Contacts between the two chains:
Residue K113 in the first protein interacts with residue Y13 in the second protein (closest heavy-atom distance 4.0 Å).
Residue Y117 in the first protein is in contact with residue Y10 in the second protein (closest heavy-atom distance 4.0 Å).
Residue Y178 in the first protein interacts with residue R14 in the second protein (closest heavy-atom distance 4.5 Å).
Residue I207 in the first protein interacts with residue H1 in the second protein (closest heavy-atom distance 3.6 Å).
Residue L203 in the first protein contacts residue H1 in the second protein (closest heavy-atom distance 4.6 Å).
Residue F73 in the first protein contacts residue V19 in the second protein (closest heavy-atom distance 3.6 Å).
Residue T268 in the first protein interacts with residue S11 in the second protein (closest heavy-atom distance 3.8 Å).
Residue I278 in the first protein is in contact with residue H1 in the second protein (closest heavy-atom distance 4.0 Å).
Residue Y117 in the first protein contacts residue F6 in the second protein (closest heavy-atom distance 4.1 Å).
Residue I53 in the first protein interacts with residue Y22 in the second protein (closest heavy-atom distance 3.2 Å).
Residue I25 in the first protein contacts residue Y22 in the second protein (closest heavy-atom distance 4.1 Å).
Residue Y178 in the first protein interacts with residue T7 in the second protein (closest heavy-atom distance 3.5 Å).
Residue Y124 in the first protein interacts with residue D3 in the second protein (closest heavy-atom distance 4.6 Å).
Residue K173 in the first protein is in contact with residue T7 in the second protein (closest heavy-atom distance 2.9 Å).
Residue L355 in the first protein interacts with residue S2 in the second protein (closest heavy-atom distance 3.3 Å).
Residue D110 in the first protein is in contact with residue Y13 in the second protein (closest heavy-atom distance 3.4 Å).
Residue R279 in the first protein contacts residue H1 in the second protein (closest heavy-atom distance 4.1 Å).
Residue F73 in the first protein interacts with residue L23 in the second protein (closest heavy-atom distance 4.6 Å).
Residue Q350 in the first protein interacts with residue S2 in the second protein (closest heavy-atom distance 3.2 Å).
Residue K173 in the first protein interacts with residue D3 in the second protein (closest heavy-atom distance 4.6 Å).
Residue Y178 in the first protein is in contact with residue Y10 in the second protein (closest heavy-atom distance 3.6 Å).
Residue S180 in the first protein is in contact with residue R14 in the second protein (closest heavy-atom distance 4.4 Å).
Residue N75 in the first protein is in contact with residue R12 in the second protein (closest heavy-atom distance 3.2 Å).
Residue K121 in the first protein interacts with residue F6 in the second protein (closest heavy-atom distance 4.2 Å).
Residue W275 in the first protein is in contact with residue G4 in the second protein (closest heavy-atom distance 4.3 Å).
Residue Q350 in the first protein is in contact with residue I5 in the second protein (closest heavy-atom distance 3.7 Å).
Residue Y105 in the first protein contacts residue Q16 in the second protein (closest heavy-atom distance 4.2 Å).
Residue E354 in the first protein interacts with residue S2 in the second protein (closest heavy-atom distance 3.1 Å).
Residue Y178 in the first protein is in contact with residue S11 in the second protein (closest heavy-atom distance 4.4 Å).
Residue L203 in the first protein contacts residue D3 in the second protein (closest heavy-atom distance 4.0 Å).
Residue V120 in the first protein interacts with residue F6 in the second protein (closest heavy-atom distance 3.9 Å).
Residue D267 in the first protein interacts with residue D8 in the second protein (closest heavy-atom distance 4.3 Å).
Residue Y117 in the first protein contacts residue S9 in the second protein (closest heavy-atom distance 3.3 Å).
Residue L355 in the first protein is in contact with residue F6 in the second protein (closest heavy-atom distance 3.6 Å).
Residue W275 in the first protein interacts with residue H1 in the second protein (closest heavy-atom distance 3.4 Å).
Residue Q204 in the first protein is in contact with residue H1 in the second protein (closest heavy-atom distance 2.5 Å).
Residue I351 in the first protein interacts with residue F6 in the second protein (closest heavy-atom distance 4.0 Å).
Residue V170 in the first protein is in contact with residue D3 in the second protein (closest heavy-atom distance 3.3 Å).
Residue D270 in the first protein contacts residue D8 in the second protein (closest heavy-atom distance 4.5 Å).
Residue Y77 in the first protein interacts with residue Q16 in the second protein (closest heavy-atom distance 4.6 Å).
Residue I351 in the first protein contacts residue S9 in the second protein (closest heavy-atom distance 4.5 Å).
Residue D110 in the first protein interacts with residue K20 in the second protein (closest heavy-atom distance 3.8 Å).
Residue I207 in the first protein contacts residue D3 in the second protein (closest heavy-atom distance 4.5 Å).
Residue N269 in the first protein interacts with residue D8 in the second protein (closest heavy-atom distance 3.1 Å).
Residue Y117 in the first protein interacts with residue Y13 in the second protein (closest heavy-atom distance 3.6 Å).
Residue Y105 in the first protein interacts with residue K20 in the second protein (closest heavy-atom distance 3.5 Å).
Residue I53 in the first protein is in contact with residue V26 in the second protein (closest heavy-atom distance 3.7 Å).
Residue D267 in the first protein interacts with residue T7 in the second protein (closest heavy-atom distance 3.7 Å).
Residue N269 in the first protein is in contact with residue G4 in the second protein (closest heavy-atom distance 4.5 Å).
Residue L355 in the first protein is in contact with residue D3 in the second protein (closest heavy-atom distance 3.2 Å).
Residue F21 in the first protein contacts residue A18 in the second protein (closest heavy-atom distance 4.6 Å).
Residue D267 in the first protein contacts residue S11 in the second protein (closest heavy-atom distance 2.8 Å).
Residue W275 in the first protein is in contact with residue I5 in the second protein (closest heavy-atom distance 3.8 Å).
Residue I114 in the first protein contacts residue Y13 in the second protein (closest heavy-atom distance 3.1 Å).
Residue N75 in the first protein is in contact with residue Q16 in the second protein (closest heavy-atom distance 2.6 Å).
Residue I351 in the first protein contacts residue I5 in the second protein (closest heavy-atom distance 4.4 Å).
Residue I282 in the first protein contacts residue H1 in the second protein (closest heavy-atom distance 3.6 Å).
Residue Y77 in the first protein is in contact with residue V19 in the second protein (closest heavy-atom distance 4.0 Å).
Residue Y124 in the first protein contacts residue F6 in the second protein (closest heavy-atom distance 3.4 Å).
Residue T268 in the first protein is in contact with residue D8 in the second protein (closest heavy-atom distance 3.2 Å).

Sequence of the second protein:
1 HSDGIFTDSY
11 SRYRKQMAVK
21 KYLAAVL

The following describes two proteins that form a bound complex.

Sequence of the first protein:
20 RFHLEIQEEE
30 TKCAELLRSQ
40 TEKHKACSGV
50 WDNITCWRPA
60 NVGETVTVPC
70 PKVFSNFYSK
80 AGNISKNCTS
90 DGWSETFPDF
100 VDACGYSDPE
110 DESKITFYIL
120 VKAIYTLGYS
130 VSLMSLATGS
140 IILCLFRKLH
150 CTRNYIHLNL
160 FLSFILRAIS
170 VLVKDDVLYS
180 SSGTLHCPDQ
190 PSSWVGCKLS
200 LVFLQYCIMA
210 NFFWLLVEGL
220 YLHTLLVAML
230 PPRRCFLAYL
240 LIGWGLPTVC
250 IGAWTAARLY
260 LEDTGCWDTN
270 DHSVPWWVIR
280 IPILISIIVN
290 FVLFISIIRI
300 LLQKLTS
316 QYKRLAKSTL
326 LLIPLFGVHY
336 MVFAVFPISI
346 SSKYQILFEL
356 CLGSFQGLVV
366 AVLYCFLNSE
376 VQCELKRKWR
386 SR